Sequence of protein 2:
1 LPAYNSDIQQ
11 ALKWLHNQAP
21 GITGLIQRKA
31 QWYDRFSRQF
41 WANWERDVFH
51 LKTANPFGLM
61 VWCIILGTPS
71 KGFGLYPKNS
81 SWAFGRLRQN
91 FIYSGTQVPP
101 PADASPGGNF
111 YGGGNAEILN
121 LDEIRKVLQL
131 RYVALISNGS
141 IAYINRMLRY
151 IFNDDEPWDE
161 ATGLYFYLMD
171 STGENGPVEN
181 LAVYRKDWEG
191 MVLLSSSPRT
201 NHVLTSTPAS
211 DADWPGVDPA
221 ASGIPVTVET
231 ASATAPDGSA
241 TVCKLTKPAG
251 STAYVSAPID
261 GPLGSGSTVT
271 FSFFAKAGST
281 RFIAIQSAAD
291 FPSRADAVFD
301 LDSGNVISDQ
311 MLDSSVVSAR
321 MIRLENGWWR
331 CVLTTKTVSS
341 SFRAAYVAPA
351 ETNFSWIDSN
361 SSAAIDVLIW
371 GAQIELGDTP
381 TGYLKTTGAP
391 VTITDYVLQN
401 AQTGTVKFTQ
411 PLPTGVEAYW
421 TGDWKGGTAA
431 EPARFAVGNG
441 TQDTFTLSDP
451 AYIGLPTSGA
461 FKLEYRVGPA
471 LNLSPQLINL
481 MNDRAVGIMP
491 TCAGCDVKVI

The following describes two proteins that form a bound complex.

Contacts between the two chains:
Residue Q355 in protein 1 contacts residue W14 in protein 2 (closest heavy-atom distance 3.0 Å).
Residue N353 in protein 1 contacts residue Q9 in protein 2 (closest heavy-atom distance 3.9 Å).
Residue Q355 in protein 1 is in contact with residue Q10 in protein 2 (closest heavy-atom distance 4.1 Å).
Residue A352 in protein 1 interacts with residue W14 in protein 2 (closest heavy-atom distance 5.0 Å).
Residue N353 in protein 1 is in contact with residue L12 in protein 2 (closest heavy-atom distance 3.6 Å).
Residue N353 in protein 1 contacts residue W14 in protein 2 (closest heavy-atom distance 3.5 Å).
Residue Q356 in protein 1 is in contact with residue W14 in protein 2 (closest heavy-atom distance 4.3 Å).
Residue T350 in protein 1 interacts with residue W14 in protein 2 (closest heavy-atom distance 4.8 Å).
Residue G354 in protein 1 interacts with residue Q9 in protein 2 (closest heavy-atom distance 4.3 Å).
Residue D333 in protein 1 contacts residue Q18 in protein 2 (closest heavy-atom distance 4.9 Å).
Residue Q351 in protein 1 contacts residue W14 in protein 2 (closest heavy-atom distance 3.1 Å).
Residue G354 in protein 1 is in contact with residue Q10 in protein 2 (closest heavy-atom distance 3.3 Å).
Residue T350 in protein 1 interacts with residue N17 in protein 2 (closest heavy-atom distance 4.2 Å).

Sequence of protein 1:
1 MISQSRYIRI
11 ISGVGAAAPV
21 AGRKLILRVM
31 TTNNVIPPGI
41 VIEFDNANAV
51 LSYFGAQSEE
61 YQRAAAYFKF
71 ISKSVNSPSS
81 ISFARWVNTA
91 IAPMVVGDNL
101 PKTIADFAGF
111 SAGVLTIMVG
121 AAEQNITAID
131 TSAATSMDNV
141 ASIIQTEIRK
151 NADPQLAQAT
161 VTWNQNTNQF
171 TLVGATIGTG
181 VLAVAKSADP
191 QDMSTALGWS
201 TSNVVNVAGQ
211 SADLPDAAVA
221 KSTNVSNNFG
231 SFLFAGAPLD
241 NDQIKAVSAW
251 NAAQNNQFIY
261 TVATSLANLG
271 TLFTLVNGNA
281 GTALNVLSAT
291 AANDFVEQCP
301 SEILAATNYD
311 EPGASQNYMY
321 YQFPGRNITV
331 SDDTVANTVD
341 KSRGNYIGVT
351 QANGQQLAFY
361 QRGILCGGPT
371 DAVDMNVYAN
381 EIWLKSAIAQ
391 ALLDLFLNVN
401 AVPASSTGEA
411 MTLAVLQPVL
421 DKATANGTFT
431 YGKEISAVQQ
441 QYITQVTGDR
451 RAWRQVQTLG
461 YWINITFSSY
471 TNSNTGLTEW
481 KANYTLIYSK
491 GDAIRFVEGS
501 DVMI